Sequence of the second protein:
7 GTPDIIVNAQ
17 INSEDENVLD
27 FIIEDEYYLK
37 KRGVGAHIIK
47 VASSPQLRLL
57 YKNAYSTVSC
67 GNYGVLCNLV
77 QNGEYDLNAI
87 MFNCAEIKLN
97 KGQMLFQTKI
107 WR

Sequence of the first protein:
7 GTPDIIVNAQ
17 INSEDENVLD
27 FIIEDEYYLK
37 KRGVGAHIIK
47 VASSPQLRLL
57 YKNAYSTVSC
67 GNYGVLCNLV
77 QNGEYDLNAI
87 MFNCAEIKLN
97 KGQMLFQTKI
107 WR

The following describes two proteins that form a bound complex.

Residue-level contacts at the interface:
Residue L75 in the second protein is in contact with residue S65 in the first protein (closest heavy-atom distance 2.6 Å).
Residue L72 in the second protein contacts residue V71 in the first protein (closest heavy-atom distance 3.8 Å).
Residue L56 in the second protein interacts with residue W107 in the first protein (closest heavy-atom distance 4.6 Å).
Residue N59 in the second protein contacts residue W107 in the first protein (closest heavy-atom distance 3.7 Å).
Residue C73 in the second protein interacts with residue T63 in the first protein (closest heavy-atom distance 4.8 Å).
Residue N74 in the second protein is in contact with residue V71 in the first protein (closest heavy-atom distance 2.6 Å).
Residue N84 in the second protein interacts with residue N68 in the first protein (closest heavy-atom distance 4.7 Å).
Residue V76 in the second protein is in contact with residue V64 in the first protein (closest heavy-atom distance 3.5 Å).
Residue N84 in the second protein is in contact with residue G70 in the first protein (closest heavy-atom distance 4.8 Å).
Residue N74 in the second protein contacts residue Y69 in the first protein (closest heavy-atom distance 4.1 Å).
Residue L75 in the second protein contacts residue S62 in the first protein (closest heavy-atom distance 3.9 Å).
Residue Y57 in the second protein contacts residue W107 in the first protein (closest heavy-atom distance 3.5 Å).
Residue L72 in the second protein contacts residue F88 in the first protein (closest heavy-atom distance 3.7 Å).
Residue N74 in the second protein is in contact with residue V64 in the first protein (closest heavy-atom distance 4.8 Å).
Residue N74 in the second protein is in contact with residue G70 in the first protein (closest heavy-atom distance 3.3 Å).
Residue N74 in the second protein interacts with residue S65 in the first protein (closest heavy-atom distance 3.4 Å).
Residue Y61 in the second protein is in contact with residue S62 in the first protein (closest heavy-atom distance 4.1 Å).
Residue I86 in the second protein contacts residue C90 in the first protein (closest heavy-atom distance 4.3 Å).
Residue L75 in the second protein is in contact with residue V64 in the first protein (closest heavy-atom distance 3.4 Å).
Residue L75 in the second protein interacts with residue W107 in the first protein (closest heavy-atom distance 4.9 Å).
Residue N74 in the second protein contacts residue T63 in the first protein (closest heavy-atom distance 3.6 Å).
Residue L72 in the second protein contacts residue G70 in the first protein (closest heavy-atom distance 4.2 Å).
Residue I86 in the second protein is in contact with residue V40 in the first protein (closest heavy-atom distance 4.8 Å).
Residue Q77 in the second protein is in contact with residue S65 in the first protein (closest heavy-atom distance 3.0 Å).
Residue A42 in the second protein interacts with residue V40 in the first protein (closest heavy-atom distance 3.5 Å).
Residue F88 in the second protein contacts residue F88 in the first protein (closest heavy-atom distance 3.8 Å).
Residue Q77 in the second protein is in contact with residue V64 in the first protein (closest heavy-atom distance 3.4 Å).
Residue A60 in the second protein interacts with residue W107 in the first protein (closest heavy-atom distance 3.6 Å).
Residue N84 in the second protein contacts residue G67 in the first protein (closest heavy-atom distance 3.0 Å).
Residue K58 in the second protein contacts residue W107 in the first protein (closest heavy-atom distance 3.5 Å).
Residue L75 in the second protein is in contact with residue T63 in the first protein (closest heavy-atom distance 2.9 Å).
Residue V76 in the second protein is in contact with residue S65 in the first protein (closest heavy-atom distance 3.5 Å).
Residue I44 in the second protein contacts residue C90 in the first protein (closest heavy-atom distance 3.4 Å).
Residue I86 in the second protein contacts residue F88 in the first protein (closest heavy-atom distance 3.4 Å).
Residue Q77 in the second protein interacts with residue Q103 in the first protein (closest heavy-atom distance 3.5 Å).
Residue A60 in the second protein contacts residue A60 in the first protein (closest heavy-atom distance 4.2 Å).
Residue I44 in the second protein is in contact with residue V40 in the first protein (closest heavy-atom distance 3.6 Å).
Residue I86 in the second protein contacts residue G70 in the first protein (closest heavy-atom distance 4.1 Å).
Residue L72 in the second protein contacts residue L72 in the first protein (closest heavy-atom distance 4.3 Å).
Residue Q77 in the second protein interacts with residue M100 in the first protein (closest heavy-atom distance 3.5 Å).
Residue Q77 in the second protein is in contact with residue C66 in the first protein (closest heavy-atom distance 3.6 Å).
Residue N84 in the second protein interacts with residue S65 in the first protein (closest heavy-atom distance 3.4 Å).
Residue A60 in the second protein is in contact with residue S62 in the first protein (closest heavy-atom distance 4.4 Å).
Residue N59 in the second protein is in contact with residue S62 in the first protein (closest heavy-atom distance 4.5 Å).
Residue N84 in the second protein is in contact with residue Y69 in the first protein (closest heavy-atom distance 2.8 Å).